Residue-level contacts at the interface:
Residue A19 in the second protein contacts residue V5 in the first protein (closest heavy-atom distance 3.0 Å).
Residue A19 in the second protein contacts residue V7 in the first protein (closest heavy-atom distance 3.0 Å).
Residue Y11 in the second protein interacts with residue I24 in the first protein (closest heavy-atom distance 3.6 Å).
Residue H60 in the second protein interacts with residue G11 in the first protein (closest heavy-atom distance 2.9 Å).
Residue Y11 in the second protein is in contact with residue V7 in the first protein (closest heavy-atom distance 3.4 Å).
Residue I44 in the second protein is in contact with residue G8 in the first protein (closest heavy-atom distance 2.8 Å).
Residue M40 in the second protein is in contact with residue N6 in the first protein (closest heavy-atom distance 3.7 Å).
Residue G42 in the second protein is in contact with residue G8 in the first protein (closest heavy-atom distance 3.6 Å).
Residue H20 in the second protein contacts residue T21 in the first protein (closest heavy-atom distance 2.9 Å).
Residue G42 in the second protein interacts with residue N6 in the first protein (closest heavy-atom distance 3.3 Å).
Residue D22 in the second protein interacts with residue T21 in the first protein (closest heavy-atom distance 3.6 Å).
Residue D22 in the second protein contacts residue T18 in the first protein (closest heavy-atom distance 2.6 Å).
Residue D22 in the second protein contacts residue T9 in the first protein (closest heavy-atom distance 2.7 Å).
Residue P14 in the second protein interacts with residue Y32 in the first protein (closest heavy-atom distance 3.4 Å).
Residue V46 in the second protein is in contact with residue L20 in the first protein (closest heavy-atom distance 3.5 Å).
Residue A116 in the second protein interacts with residue A23 in the first protein (closest heavy-atom distance 3.5 Å).
Residue Y18 in the second protein interacts with residue V5 in the first protein (closest heavy-atom distance 3.3 Å).
Residue H17 in the second protein interacts with residue V5 in the first protein (closest heavy-atom distance 3.0 Å).
Residue V21 in the second protein contacts residue V7 in the first protein (closest heavy-atom distance 3.0 Å).
Residue K78 in the second protein contacts residue D14 in the first protein (closest heavy-atom distance 2.9 Å).
Residue N77 in the second protein contacts residue H15 in the first protein (closest heavy-atom distance 2.9 Å).
Residue T13 in the second protein contacts residue K2 in the first protein (closest heavy-atom distance 2.6 Å).
Residue G42 in the second protein contacts residue V7 in the first protein (closest heavy-atom distance 3.1 Å).
Residue H17 in the second protein interacts with residue P3 in the first protein (closest heavy-atom distance 3.1 Å).
Residue V21 in the second protein is in contact with residue T9 in the first protein (closest heavy-atom distance 3.1 Å).
Residue A116 in the second protein contacts residue L20 in the first protein (closest heavy-atom distance 3.5 Å).
Residue D41 in the second protein contacts residue N6 in the first protein (closest heavy-atom distance 2.7 Å).
Residue P55 in the second protein contacts residue H12 in the first protein (closest heavy-atom distance 3.7 Å).
Residue H20 in the second protein interacts with residue V7 in the first protein (closest heavy-atom distance 3.3 Å).
Residue Y29 in the second protein interacts with residue K17 in the first protein (closest heavy-atom distance 3.2 Å).
Residue V21 in the second protein interacts with residue G8 in the first protein (closest heavy-atom distance 3.0 Å).
Residue Q56 in the second protein is in contact with residue V13 in the first protein (closest heavy-atom distance 3.0 Å).
Residue I44 in the second protein is in contact with residue T9 in the first protein (closest heavy-atom distance 3.3 Å).
Residue Q39 in the second protein contacts residue N6 in the first protein (closest heavy-atom distance 2.7 Å).
Residue G52 in the second protein contacts residue H15 in the first protein (closest heavy-atom distance 3.3 Å).
Residue Y11 in the second protein contacts residue L28 in the first protein (closest heavy-atom distance 3.4 Å).
Residue A43 in the second protein is in contact with residue G8 in the first protein (closest heavy-atom distance 3.5 Å).
Residue M54 in the second protein contacts residue H12 in the first protein (closest heavy-atom distance 3.3 Å).
Residue A48 in the second protein contacts residue H15 in the first protein (closest heavy-atom distance 3.1 Å).
Residue A19 in the second protein interacts with residue N6 in the first protein (closest heavy-atom distance 3.3 Å).
Residue H20 in the second protein is in contact with residue T9 in the first protein (closest heavy-atom distance 3.5 Å).
Residue Q56 in the second protein interacts with residue H12 in the first protein (closest heavy-atom distance 3.1 Å).
Residue H17 in the second protein interacts with residue H4 in the first protein (closest heavy-atom distance 3.4 Å).
Residue T15 in the second protein interacts with residue P3 in the first protein (closest heavy-atom distance 3.2 Å).
Residue N77 in the second protein interacts with residue G16 in the first protein (closest heavy-atom distance 3.5 Å).
Residue I130 in the second protein interacts with residue I24 in the first protein (closest heavy-atom distance 3.6 Å).
Residue V46 in the second protein interacts with residue I10 in the first protein (closest heavy-atom distance 2.8 Å).
Residue M54 in the second protein interacts with residue H15 in the first protein (closest heavy-atom distance 3.5 Å).
Residue T15 in the second protein contacts residue K2 in the first protein (closest heavy-atom distance 3.5 Å).
Residue D12 in the second protein is in contact with residue K2 in the first protein (closest heavy-atom distance 2.9 Å).
Residue L45 in the second protein interacts with residue I10 in the first protein (closest heavy-atom distance 3.5 Å).
Residue V46 in the second protein interacts with residue H15 in the first protein (closest heavy-atom distance 3.5 Å).
Residue D22 in the second protein is in contact with residue K17 in the first protein (closest heavy-atom distance 3.5 Å).
Residue D51 in the second protein contacts residue H15 in the first protein (closest heavy-atom distance 3.0 Å).
Residue E127 in the second protein contacts residue K30 in the first protein (closest heavy-atom distance 3.0 Å).
Residue Y29 in the second protein is in contact with residue T9 in the first protein (closest heavy-atom distance 2.8 Å).
Residue R16 in the second protein is in contact with residue K2 in the first protein (closest heavy-atom distance 3.3 Å).
Residue D41 in the second protein is in contact with residue V5 in the first protein (closest heavy-atom distance 3.7 Å).
Residue I44 in the second protein is in contact with residue I10 in the first protein (closest heavy-atom distance 2.9 Å).
Residue L117 in the second protein contacts residue T19 in the first protein (closest heavy-atom distance 3.7 Å).

Sequence of the first protein:
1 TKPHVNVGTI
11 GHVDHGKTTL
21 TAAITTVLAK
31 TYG

Sequence of the second protein:
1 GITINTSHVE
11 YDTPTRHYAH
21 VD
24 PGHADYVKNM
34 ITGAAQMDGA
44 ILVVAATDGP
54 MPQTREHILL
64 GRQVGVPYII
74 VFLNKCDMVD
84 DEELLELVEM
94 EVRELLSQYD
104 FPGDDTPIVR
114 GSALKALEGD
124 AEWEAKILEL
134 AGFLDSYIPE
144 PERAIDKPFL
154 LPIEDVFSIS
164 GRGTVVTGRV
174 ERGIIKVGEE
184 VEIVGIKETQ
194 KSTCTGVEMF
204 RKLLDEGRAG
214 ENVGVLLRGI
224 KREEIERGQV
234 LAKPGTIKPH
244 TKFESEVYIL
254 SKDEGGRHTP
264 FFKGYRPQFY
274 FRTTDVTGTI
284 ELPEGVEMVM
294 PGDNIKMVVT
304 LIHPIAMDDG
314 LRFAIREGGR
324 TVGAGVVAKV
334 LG

These two protein chains interact to form a complex.